Interface contacts:
Residue A26 in protein 2 interacts with residue I164 in protein 1 (closest heavy-atom distance 4.2 Å).
Residue L165 in protein 2 contacts residue Y143 in protein 1 (closest heavy-atom distance 3.8 Å).
Residue I164 in protein 2 contacts residue I31 in protein 1 (closest heavy-atom distance 3.7 Å).
Residue Y131 in protein 2 interacts with residue I164 in protein 1 (closest heavy-atom distance 3.8 Å).
Residue R29 in protein 2 contacts residue T161 in protein 1 (closest heavy-atom distance 3.7 Å).
Residue I28 in protein 2 contacts residue T161 in protein 1 (closest heavy-atom distance 3.9 Å).
Residue Y141 in protein 2 contacts residue Y143 in protein 1 (closest heavy-atom distance 3.2 Å).
Residue L165 in protein 2 is in contact with residue I28 in protein 1 (closest heavy-atom distance 4.3 Å).
Residue S166 in protein 2 is in contact with residue Q27 in protein 1 (closest heavy-atom distance 2.9 Å).
Residue I28 in protein 2 interacts with residue R145 in protein 1 (closest heavy-atom distance 4.1 Å).
Residue M169 in protein 2 interacts with residue T135 in protein 1 (closest heavy-atom distance 3.6 Å).
Residue I164 in protein 2 contacts residue D30 in protein 1 (closest heavy-atom distance 3.7 Å).
Residue R145 in protein 2 is in contact with residue D30 in protein 1 (closest heavy-atom distance 4.1 Å).
Residue P142 in protein 2 interacts with residue P142 in protein 1 (closest heavy-atom distance 3.6 Å).
Residue F112 in protein 2 contacts residue I164 in protein 1 (closest heavy-atom distance 4.3 Å).
Residue E146 in protein 2 contacts residue E146 in protein 1 (closest heavy-atom distance 3.5 Å).
Residue T135 in protein 2 interacts with residue I164 in protein 1 (closest heavy-atom distance 3.8 Å).
Residue Q27 in protein 2 interacts with residue I164 in protein 1 (closest heavy-atom distance 2.8 Å).
Residue D30 in protein 2 contacts residue Y149 in protein 1 (closest heavy-atom distance 4.0 Å).
Residue I164 in protein 2 contacts residue Y143 in protein 1 (closest heavy-atom distance 3.7 Å).
Residue Q27 in protein 2 is in contact with residue L162 in protein 1 (closest heavy-atom distance 5.0 Å).
Residue Y143 in protein 2 is in contact with residue E146 in protein 1 (closest heavy-atom distance 3.7 Å).
Residue R167 in protein 2 contacts residue P142 in protein 1 (closest heavy-atom distance 4.7 Å).
Residue P142 in protein 2 contacts residue Y143 in protein 1 (closest heavy-atom distance 3.8 Å).
Residue A139 in protein 2 contacts residue R145 in protein 1 (closest heavy-atom distance 4.1 Å).
Residue M169 in protein 2 is in contact with residue Q16 in protein 1 (closest heavy-atom distance 4.8 Å).
Residue R145 in protein 2 contacts residue Y143 in protein 1 (closest heavy-atom distance 4.1 Å).
Residue I164 in protein 2 interacts with residue I28 in protein 1 (closest heavy-atom distance 3.8 Å).
Residue P142 in protein 2 interacts with residue E146 in protein 1 (closest heavy-atom distance 3.8 Å).
Residue F138 in protein 2 interacts with residue P142 in protein 1 (closest heavy-atom distance 3.4 Å).
Residue I164 in protein 2 is in contact with residue R29 in protein 1 (closest heavy-atom distance 4.3 Å).
Residue R167 in protein 2 contacts residue F138 in protein 1 (closest heavy-atom distance 3.4 Å).
Residue R32 in protein 2 contacts residue Y149 in protein 1 (closest heavy-atom distance 4.4 Å).
Residue R145 in protein 2 interacts with residue I31 in protein 1 (closest heavy-atom distance 4.7 Å).
Residue I31 in protein 2 is in contact with residue R145 in protein 1 (closest heavy-atom distance 4.3 Å).
Residue I31 in protein 2 interacts with residue T161 in protein 1 (closest heavy-atom distance 3.8 Å).
Residue Y143 in protein 2 interacts with residue R145 in protein 1 (closest heavy-atom distance 3.5 Å).
Residue P168 in protein 2 contacts residue F138 in protein 1 (closest heavy-atom distance 4.8 Å).
Residue I28 in protein 2 contacts residue L162 in protein 1 (closest heavy-atom distance 3.1 Å).
Residue M169 in protein 2 interacts with residue F138 in protein 1 (closest heavy-atom distance 3.8 Å).
Residue I28 in protein 2 is in contact with residue E163 in protein 1 (closest heavy-atom distance 4.2 Å).
Residue I28 in protein 2 interacts with residue I164 in protein 1 (closest heavy-atom distance 3.8 Å).
Residue S166 in protein 2 interacts with residue I28 in protein 1 (closest heavy-atom distance 3.9 Å).
Residue M169 in protein 2 contacts residue A23 in protein 1 (closest heavy-atom distance 4.8 Å).
Residue Y143 in protein 2 interacts with residue Y149 in protein 1 (closest heavy-atom distance 3.5 Å).
Residue A139 in protein 2 is in contact with residue P142 in protein 1 (closest heavy-atom distance 4.5 Å).
Residue Y143 in protein 2 is in contact with residue P142 in protein 1 (closest heavy-atom distance 4.9 Å).
Residue I31 in protein 2 contacts residue Y149 in protein 1 (closest heavy-atom distance 2.7 Å).
Residue D30 in protein 2 is in contact with residue T161 in protein 1 (closest heavy-atom distance 3.6 Å).
Residue Y143 in protein 2 interacts with residue T161 in protein 1 (closest heavy-atom distance 4.5 Å).
Residue Q27 in protein 2 interacts with residue E163 in protein 1 (closest heavy-atom distance 3.4 Å).
Residue E163 in protein 2 is in contact with residue Y143 in protein 1 (closest heavy-atom distance 4.6 Å).

Sequence of protein 1:
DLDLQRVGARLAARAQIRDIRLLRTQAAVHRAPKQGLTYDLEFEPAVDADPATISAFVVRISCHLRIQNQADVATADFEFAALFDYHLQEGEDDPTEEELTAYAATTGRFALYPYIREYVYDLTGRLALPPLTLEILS

Sequence of protein 2:
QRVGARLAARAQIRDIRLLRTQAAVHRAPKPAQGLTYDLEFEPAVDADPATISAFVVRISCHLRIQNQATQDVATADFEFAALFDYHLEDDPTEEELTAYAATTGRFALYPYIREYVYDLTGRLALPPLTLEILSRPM

The following describes two proteins that form a bound complex.